Residue-level contacts at the interface:
Residue D163 in the first protein is in contact with residue Q278 in the second protein (closest heavy-atom distance 3.4 Å).
Residue S175 in the first protein is in contact with residue K137 in the second protein (closest heavy-atom distance 3.4 Å).
Residue Q1480 in the first protein is in contact with residue E697 in the second protein (closest heavy-atom distance 3.2 Å).
Residue T1619 in the first protein contacts residue E582 in the second protein (closest heavy-atom distance 2.9 Å).
Residue T831 in the first protein contacts residue V139 in the second protein (closest heavy-atom distance 3.2 Å).
Residue N829 in the first protein contacts residue L202 in the second protein (closest heavy-atom distance 3.2 Å).
Residue T830 in the first protein contacts residue K137 in the second protein (closest heavy-atom distance 3.0 Å).
Residue T1619 in the first protein is in contact with residue L581 in the second protein (closest heavy-atom distance 3.1 Å).
Residue Y893 in the first protein contacts residue N138 in the second protein (closest heavy-atom distance 3.1 Å).
Residue L1541 in the first protein is in contact with residue K592 in the second protein (closest heavy-atom distance 3.4 Å).
Residue S1488 in the first protein is in contact with residue Q579 in the second protein (closest heavy-atom distance 3.2 Å).
Residue V1476 in the first protein is in contact with residue E697 in the second protein (closest heavy-atom distance 3.2 Å).
Residue N166 in the first protein interacts with residue I179 in the second protein (closest heavy-atom distance 3.4 Å).
Residue D1482 in the first protein contacts residue I631 in the second protein (closest heavy-atom distance 3.3 Å).
Residue D153 in the first protein is in contact with residue E175 in the second protein (closest heavy-atom distance 3.4 Å).
Residue F1487 in the first protein contacts residue K632 in the second protein (closest heavy-atom distance 3.3 Å).
Residue I258 in the first protein is in contact with residue P140 in the second protein (closest heavy-atom distance 3.4 Å).
Residue E1486 in the first protein is in contact with residue T585 in the second protein (closest heavy-atom distance 3.4 Å).
Residue L179 in the first protein is in contact with residue N138 in the second protein (closest heavy-atom distance 3.3 Å).
Residue L1541 in the first protein is in contact with residue H589 in the second protein (closest heavy-atom distance 3.3 Å).
Residue K1540 in the first protein is in contact with residue H589 in the second protein (closest heavy-atom distance 3.4 Å).
Residue Q1480 in the first protein contacts residue I631 in the second protein (closest heavy-atom distance 3.0 Å).
Residue T830 in the first protein is in contact with residue N138 in the second protein (closest heavy-atom distance 3.3 Å).
Residue R1615 in the first protein is in contact with residue R595 in the second protein (closest heavy-atom distance 3.3 Å).
Residue F182 in the first protein contacts residue E176 in the second protein (closest heavy-atom distance 3.4 Å).
Residue N829 in the first protein contacts residue K137 in the second protein (closest heavy-atom distance 3.1 Å).
Residue T832 in the first protein interacts with residue P140 in the second protein (closest heavy-atom distance 3.4 Å).
Residue N166 in the first protein contacts residue K182 in the second protein (closest heavy-atom distance 2.9 Å).
Residue N829 in the first protein is in contact with residue E199 in the second protein (closest heavy-atom distance 3.3 Å).
Residue S262 in the first protein interacts with residue N146 in the second protein (closest heavy-atom distance 3.4 Å).
Residue Y152 in the first protein is in contact with residue N146 in the second protein (closest heavy-atom distance 3.2 Å).
Residue T831 in the first protein interacts with residue L202 in the second protein (closest heavy-atom distance 3.0 Å).
Residue Q178 in the first protein contacts residue F180 in the second protein (closest heavy-atom distance 3.4 Å).
Residue P1489 in the first protein contacts residue Q579 in the second protein (closest heavy-atom distance 2.9 Å).
Residue F182 in the first protein is in contact with residue N138 in the second protein (closest heavy-atom distance 3.4 Å).
Residue T830 in the first protein interacts with residue L202 in the second protein (closest heavy-atom distance 3.4 Å).
Residue N218 in the first protein is in contact with residue T149 in the second protein (closest heavy-atom distance 3.1 Å).
Residue I825 in the first protein contacts residue E198 in the second protein (closest heavy-atom distance 3.4 Å).
Residue V1476 in the first protein contacts residue T633 in the second protein (closest heavy-atom distance 3.2 Å).
Residue K1484 in the first protein contacts residue K632 in the second protein (closest heavy-atom distance 3.3 Å).
Residue I1438 in the first protein is in contact with residue S640 in the second protein (closest heavy-atom distance 3.4 Å).
Residue D1482 in the first protein interacts with residue K632 in the second protein (closest heavy-atom distance 3.3 Å).
Residue K833 in the first protein interacts with residue N138 in the second protein (closest heavy-atom distance 2.6 Å).
Residue Q150 in the first protein is in contact with residue N146 in the second protein (closest heavy-atom distance 3.2 Å).
Residue K1540 in the first protein interacts with residue D626 in the second protein (closest heavy-atom distance 2.8 Å).
Residue E925 in the first protein is in contact with residue E199 in the second protein (closest heavy-atom distance 3.0 Å).
Residue Q1480 in the first protein contacts residue K632 in the second protein (closest heavy-atom distance 3.3 Å).
Residue D153 in the first protein is in contact with residue V171 in the second protein (closest heavy-atom distance 3.2 Å).
Residue S1488 in the first protein interacts with residue K632 in the second protein (closest heavy-atom distance 3.0 Å).
Residue I149 in the first protein contacts residue N146 in the second protein (closest heavy-atom distance 3.2 Å).
Residue I258 in the first protein is in contact with residue S142 in the second protein (closest heavy-atom distance 3.0 Å).
Residue P1489 in the first protein is in contact with residue E582 in the second protein (closest heavy-atom distance 2.9 Å).
Residue N1535 in the first protein contacts residue D626 in the second protein (closest heavy-atom distance 3.2 Å).
Residue E925 in the first protein contacts residue E198 in the second protein (closest heavy-atom distance 3.4 Å).
Residue A1477 in the first protein contacts residue K632 in the second protein (closest heavy-atom distance 3.3 Å).
Residue N165 in the first protein contacts residue E186 in the second protein (closest heavy-atom distance 3.2 Å).
Residue Q1480 in the first protein interacts with residue N698 in the second protein (closest heavy-atom distance 3.0 Å).
Residue T1619 in the first protein interacts with residue T585 in the second protein (closest heavy-atom distance 3.4 Å).
Residue K186 in the first protein contacts residue N138 in the second protein (closest heavy-atom distance 2.8 Å).
Residue K181 in the first protein is in contact with residue E175 in the second protein (closest heavy-atom distance 3.3 Å).

Sequence of the second protein:
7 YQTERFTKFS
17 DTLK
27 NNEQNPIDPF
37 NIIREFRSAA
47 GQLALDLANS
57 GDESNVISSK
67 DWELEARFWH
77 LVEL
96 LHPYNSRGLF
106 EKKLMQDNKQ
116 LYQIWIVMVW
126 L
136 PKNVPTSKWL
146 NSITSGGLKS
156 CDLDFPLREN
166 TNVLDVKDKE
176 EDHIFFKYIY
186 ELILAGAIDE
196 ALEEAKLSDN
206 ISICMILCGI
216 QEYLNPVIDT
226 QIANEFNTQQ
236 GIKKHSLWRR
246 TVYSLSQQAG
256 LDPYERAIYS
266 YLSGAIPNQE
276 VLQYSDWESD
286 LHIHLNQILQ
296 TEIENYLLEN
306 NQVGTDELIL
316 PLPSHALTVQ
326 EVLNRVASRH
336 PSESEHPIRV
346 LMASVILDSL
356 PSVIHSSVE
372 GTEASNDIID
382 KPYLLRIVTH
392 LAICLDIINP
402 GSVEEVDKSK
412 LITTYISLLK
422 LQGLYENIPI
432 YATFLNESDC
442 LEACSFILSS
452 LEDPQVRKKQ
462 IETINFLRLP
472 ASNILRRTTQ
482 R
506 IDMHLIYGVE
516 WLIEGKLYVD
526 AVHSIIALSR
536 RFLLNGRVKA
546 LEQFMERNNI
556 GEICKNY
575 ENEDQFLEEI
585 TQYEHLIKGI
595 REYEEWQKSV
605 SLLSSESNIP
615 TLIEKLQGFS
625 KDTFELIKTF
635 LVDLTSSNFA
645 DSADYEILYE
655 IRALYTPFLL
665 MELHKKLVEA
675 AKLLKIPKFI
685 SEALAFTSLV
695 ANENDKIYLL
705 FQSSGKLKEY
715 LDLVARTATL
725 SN

This data describes a binding interaction between two proteins.

Sequence of the first protein:
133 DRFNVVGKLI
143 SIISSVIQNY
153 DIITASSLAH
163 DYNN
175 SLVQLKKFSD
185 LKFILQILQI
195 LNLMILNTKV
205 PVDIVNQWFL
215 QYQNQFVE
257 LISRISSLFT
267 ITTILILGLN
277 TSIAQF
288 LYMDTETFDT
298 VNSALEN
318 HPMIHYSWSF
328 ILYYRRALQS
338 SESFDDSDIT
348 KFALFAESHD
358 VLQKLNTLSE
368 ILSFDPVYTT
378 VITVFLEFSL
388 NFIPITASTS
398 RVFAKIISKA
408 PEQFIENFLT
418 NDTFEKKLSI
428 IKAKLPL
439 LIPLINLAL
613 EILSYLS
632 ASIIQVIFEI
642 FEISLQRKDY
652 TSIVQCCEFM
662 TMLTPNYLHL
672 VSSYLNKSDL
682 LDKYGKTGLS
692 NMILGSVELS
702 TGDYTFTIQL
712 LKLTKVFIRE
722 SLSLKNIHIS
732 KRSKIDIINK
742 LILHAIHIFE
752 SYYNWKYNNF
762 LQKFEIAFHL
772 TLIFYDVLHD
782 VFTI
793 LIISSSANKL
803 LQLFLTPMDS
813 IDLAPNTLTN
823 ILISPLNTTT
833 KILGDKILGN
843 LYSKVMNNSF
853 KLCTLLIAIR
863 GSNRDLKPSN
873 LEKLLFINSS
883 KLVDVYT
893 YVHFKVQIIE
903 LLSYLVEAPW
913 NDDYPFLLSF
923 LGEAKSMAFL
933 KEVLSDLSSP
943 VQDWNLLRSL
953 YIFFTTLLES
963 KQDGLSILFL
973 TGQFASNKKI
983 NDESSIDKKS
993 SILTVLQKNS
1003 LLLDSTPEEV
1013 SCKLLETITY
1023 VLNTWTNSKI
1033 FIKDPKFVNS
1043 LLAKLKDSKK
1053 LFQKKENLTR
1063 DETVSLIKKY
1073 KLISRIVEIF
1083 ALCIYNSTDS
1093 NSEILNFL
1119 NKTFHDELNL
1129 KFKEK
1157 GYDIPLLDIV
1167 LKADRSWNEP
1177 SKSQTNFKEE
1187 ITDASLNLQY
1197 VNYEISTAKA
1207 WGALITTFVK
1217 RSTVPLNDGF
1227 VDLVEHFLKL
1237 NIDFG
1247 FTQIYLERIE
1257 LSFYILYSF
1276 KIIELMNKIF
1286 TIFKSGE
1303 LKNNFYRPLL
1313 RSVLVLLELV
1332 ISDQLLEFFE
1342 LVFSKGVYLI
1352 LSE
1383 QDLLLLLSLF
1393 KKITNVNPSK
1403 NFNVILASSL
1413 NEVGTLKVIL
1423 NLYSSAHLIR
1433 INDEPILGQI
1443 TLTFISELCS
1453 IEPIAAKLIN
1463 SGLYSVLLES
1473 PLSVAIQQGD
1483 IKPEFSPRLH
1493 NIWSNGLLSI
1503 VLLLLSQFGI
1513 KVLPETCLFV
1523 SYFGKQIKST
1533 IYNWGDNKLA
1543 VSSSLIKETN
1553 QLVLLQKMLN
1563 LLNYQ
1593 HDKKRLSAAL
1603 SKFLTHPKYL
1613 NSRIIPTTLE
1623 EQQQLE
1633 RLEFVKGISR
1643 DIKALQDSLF